Residue-level contacts at the interface:
Residue Y13 in chain B is in contact with residue T100 in chain A (closest heavy-atom distance 3.0 Å).
Residue V2 in chain B is in contact with residue L80 in chain A (closest heavy-atom distance 3.7 Å).
Residue Y13 in chain B interacts with residue T101 in chain A (closest heavy-atom distance 3.4 Å).
Residue H3 in chain B interacts with residue V89 in chain A (closest heavy-atom distance 3.1 Å).
Residue V2 in chain B contacts residue G104 in chain A (closest heavy-atom distance 4.1 Å).
Residue P20 in chain B contacts residue E107 in chain A (closest heavy-atom distance 3.4 Å).
Residue R22 in chain B is in contact with residue G106 in chain A (closest heavy-atom distance 3.1 Å).
Residue K16 in chain B is in contact with residue S103 in chain A (closest heavy-atom distance 3.7 Å).
Residue S1 in chain B is in contact with residue V89 in chain A (closest heavy-atom distance 2.8 Å).
Residue H3 in chain B contacts residue D88 in chain A (closest heavy-atom distance 3.3 Å).
Residue K16 in chain B contacts residue G104 in chain A (closest heavy-atom distance 3.8 Å).
Residue V11 in chain B interacts with residue T100 in chain A (closest heavy-atom distance 3.2 Å).
Residue V12 in chain B is in contact with residue L99 in chain A (closest heavy-atom distance 4.3 Å).
Residue V12 in chain B contacts residue V102 in chain A (closest heavy-atom distance 4.1 Å).
Residue N5 in chain B interacts with residue L91 in chain A (closest heavy-atom distance 2.9 Å).
Residue V21 in chain B interacts with residue G106 in chain A (closest heavy-atom distance 3.9 Å).
Residue V8 in chain B contacts residue V96 in chain A (closest heavy-atom distance 2.9 Å).
Residue N5 in chain B is in contact with residue T90 in chain A (closest heavy-atom distance 4.3 Å).
Residue K17 in chain B contacts residue E82 in chain A (closest heavy-atom distance 3.4 Å).
Residue H3 in chain B contacts residue L91 in chain A (closest heavy-atom distance 3.0 Å).
Residue S1 in chain B is in contact with residue G106 in chain A (closest heavy-atom distance 2.7 Å).
Residue V21 in chain B contacts residue V102 in chain A (closest heavy-atom distance 3.6 Å).
Residue S1 in chain B is in contact with residue E107 in chain A (closest heavy-atom distance 2.9 Å).
Residue D15 in chain B is in contact with residue V102 in chain A (closest heavy-atom distance 3.6 Å).
Residue N5 in chain B interacts with residue D92 in chain A (closest heavy-atom distance 3.8 Å).
Residue P20 in chain B interacts with residue G105 in chain A (closest heavy-atom distance 3.9 Å).
Residue V2 in chain B contacts residue V89 in chain A (closest heavy-atom distance 3.2 Å).
Residue V12 in chain B interacts with residue T100 in chain A (closest heavy-atom distance 3.3 Å).
Residue M4 in chain B interacts with residue L91 in chain A (closest heavy-atom distance 3.8 Å).
Residue V8 in chain B interacts with residue V94 in chain A (closest heavy-atom distance 2.9 Å).
Residue K16 in chain B is in contact with residue G85 in chain A (closest heavy-atom distance 3.9 Å).
Residue S7 in chain B interacts with residue V94 in chain A (closest heavy-atom distance 2.9 Å).
Residue D6 in chain B contacts residue D92 in chain A (closest heavy-atom distance 4.2 Å).
Residue V21 in chain B interacts with residue G105 in chain A (closest heavy-atom distance 3.4 Å).
Residue H3 in chain B interacts with residue T90 in chain A (closest heavy-atom distance 3.6 Å).
Residue K16 in chain B contacts residue G105 in chain A (closest heavy-atom distance 2.8 Å).
Residue G10 in chain B is in contact with residue V96 in chain A (closest heavy-atom distance 3.6 Å).
Residue D6 in chain B contacts residue K93 in chain A (closest heavy-atom distance 3.5 Å).
Residue S1 in chain B is in contact with residue N108 in chain A (closest heavy-atom distance 2.9 Å).
Residue S7 in chain B is in contact with residue K93 in chain A (closest heavy-atom distance 3.9 Å).
Residue V8 in chain B contacts residue S95 in chain A (closest heavy-atom distance 3.1 Å).
Residue I9 in chain B contacts residue T100 in chain A (closest heavy-atom distance 3.0 Å).
Residue R22 in chain B interacts with residue E107 in chain A (closest heavy-atom distance 2.6 Å).
Residue S1 in chain B interacts with residue D88 in chain A (closest heavy-atom distance 3.0 Å).
Residue V2 in chain B interacts with residue V102 in chain A (closest heavy-atom distance 4.2 Å).
Residue S1 in chain B is in contact with residue G87 in chain A (closest heavy-atom distance 3.1 Å).
Residue K16 in chain B is in contact with residue V102 in chain A (closest heavy-atom distance 3.8 Å).
Residue I9 in chain B contacts residue V96 in chain A (closest heavy-atom distance 4.2 Å).
Residue S7 in chain B contacts residue D92 in chain A (closest heavy-atom distance 4.1 Å).
Residue P20 in chain B is in contact with residue G106 in chain A (closest heavy-atom distance 3.6 Å).
Residue D15 in chain B interacts with residue T101 in chain A (closest heavy-atom distance 4.3 Å).
Residue Y13 in chain B is in contact with residue V102 in chain A (closest heavy-atom distance 3.1 Å).
Residue V14 in chain B is in contact with residue V102 in chain A (closest heavy-atom distance 3.6 Å).
Residue N5 in chain B contacts residue K93 in chain A (closest heavy-atom distance 3.3 Å).
Residue D15 in chain B is in contact with residue S103 in chain A (closest heavy-atom distance 3.1 Å).
Residue V11 in chain B interacts with residue L99 in chain A (closest heavy-atom distance 3.5 Å).
Residue V21 in chain B interacts with residue G104 in chain A (closest heavy-atom distance 3.4 Å).
Residue I23 in chain B is in contact with residue V102 in chain A (closest heavy-atom distance 3.7 Å).
Residue R22 in chain B is in contact with residue N108 in chain A (closest heavy-atom distance 2.6 Å).
Residue S7 in chain B interacts with residue L91 in chain A (closest heavy-atom distance 3.2 Å).

The following describes two proteins that form a bound complex.

Sequence of chain B:
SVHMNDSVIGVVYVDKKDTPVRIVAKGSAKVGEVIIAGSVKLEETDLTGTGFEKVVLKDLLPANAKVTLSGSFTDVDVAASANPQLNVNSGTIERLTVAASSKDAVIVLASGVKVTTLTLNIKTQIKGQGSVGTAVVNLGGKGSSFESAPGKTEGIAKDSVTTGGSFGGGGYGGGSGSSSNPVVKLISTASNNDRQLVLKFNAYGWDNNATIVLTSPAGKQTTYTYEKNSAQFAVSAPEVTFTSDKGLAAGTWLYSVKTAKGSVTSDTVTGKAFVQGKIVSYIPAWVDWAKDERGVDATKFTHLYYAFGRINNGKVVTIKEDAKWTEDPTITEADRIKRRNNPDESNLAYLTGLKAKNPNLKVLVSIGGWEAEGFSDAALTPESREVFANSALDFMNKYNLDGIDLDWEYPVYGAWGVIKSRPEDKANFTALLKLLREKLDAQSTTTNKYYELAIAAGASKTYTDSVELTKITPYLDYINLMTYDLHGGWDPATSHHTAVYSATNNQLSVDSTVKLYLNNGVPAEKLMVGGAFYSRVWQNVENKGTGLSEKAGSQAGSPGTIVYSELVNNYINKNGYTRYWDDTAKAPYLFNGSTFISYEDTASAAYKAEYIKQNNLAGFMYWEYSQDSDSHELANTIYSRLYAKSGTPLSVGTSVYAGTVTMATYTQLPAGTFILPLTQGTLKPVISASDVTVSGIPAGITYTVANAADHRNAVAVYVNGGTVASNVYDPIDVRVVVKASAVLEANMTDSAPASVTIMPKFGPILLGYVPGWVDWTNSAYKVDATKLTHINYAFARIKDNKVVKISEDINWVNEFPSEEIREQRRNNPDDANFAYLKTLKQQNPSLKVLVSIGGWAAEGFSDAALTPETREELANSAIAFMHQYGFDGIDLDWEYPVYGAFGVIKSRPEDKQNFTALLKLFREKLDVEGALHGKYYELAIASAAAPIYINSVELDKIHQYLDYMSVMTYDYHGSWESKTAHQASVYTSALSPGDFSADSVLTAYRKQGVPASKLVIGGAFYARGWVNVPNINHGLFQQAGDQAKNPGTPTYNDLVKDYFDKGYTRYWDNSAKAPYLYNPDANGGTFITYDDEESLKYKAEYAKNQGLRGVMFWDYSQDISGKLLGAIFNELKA

Sequence of chain A:
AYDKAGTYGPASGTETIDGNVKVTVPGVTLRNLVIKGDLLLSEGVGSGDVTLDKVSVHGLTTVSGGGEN